The following describes two proteins that form a bound complex.

Residue-level contacts at the interface:
Residue T102 in the second protein contacts residue L699 in the first protein (closest heavy-atom distance 2.9 Å).
Residue Y8 in the second protein interacts with residue L791 in the first protein (closest heavy-atom distance 3.0 Å).
Residue A260 in the second protein is in contact with residue V28 in the first protein (closest heavy-atom distance 2.9 Å).
Residue L833 in the second protein is in contact with residue N235 in the first protein (closest heavy-atom distance 2.9 Å).
Residue S830 in the second protein contacts residue R242 in the first protein (closest heavy-atom distance 3.1 Å).
Residue C428 in the second protein interacts with residue S138 in the first protein (closest heavy-atom distance 2.9 Å).
Residue H114 in the second protein interacts with residue T692 in the first protein (closest heavy-atom distance 2.7 Å).
Residue R431 in the second protein interacts with residue S138 in the first protein (closest heavy-atom distance 3.1 Å).
Residue R431 in the second protein contacts residue S139 in the first protein (closest heavy-atom distance 2.7 Å).
Residue G61 in the second protein contacts residue T782 in the first protein (closest heavy-atom distance 3.1 Å).
Residue G70 in the second protein is in contact with residue L790 in the first protein (closest heavy-atom distance 3.0 Å).
Residue R421 in the second protein interacts with residue P87 in the first protein (closest heavy-atom distance 3.1 Å).
Residue K796 in the second protein is in contact with residue D228 in the first protein (closest heavy-atom distance 2.7 Å).
Residue R103 in the second protein interacts with residue L699 in the first protein (closest heavy-atom distance 3.1 Å).
Residue Y9 in the second protein is in contact with residue S736 in the first protein (closest heavy-atom distance 3.1 Å).
Residue Y928 in the second protein interacts with residue N288 in the first protein (closest heavy-atom distance 2.9 Å).
Residue D84 in the second protein contacts residue Q542 in the first protein (closest heavy-atom distance 2.8 Å).
Residue F75 in the second protein is in contact with residue H783 in the first protein (closest heavy-atom distance 2.8 Å).
Residue S830 in the second protein interacts with residue Q238 in the first protein (closest heavy-atom distance 2.7 Å).
Residue R103 in the second protein interacts with residue H726 in the first protein (closest heavy-atom distance 3.1 Å).
Residue N111 in the second protein is in contact with residue I694 in the first protein (closest heavy-atom distance 3.1 Å).
Residue Y23 in the second protein interacts with residue D793 in the first protein (closest heavy-atom distance 3.2 Å).
Residue T104 in the second protein is in contact with residue C697 in the first protein (closest heavy-atom distance 3.0 Å).
Residue R103 in the second protein contacts residue D696 in the first protein (closest heavy-atom distance 2.7 Å).
Residue A380 in the second protein contacts residue R95 in the first protein (closest heavy-atom distance 2.8 Å).
Residue H873 in the second protein interacts with residue T282 in the first protein (closest heavy-atom distance 3.1 Å).
Residue R421 in the second protein contacts residue S143 in the first protein (closest heavy-atom distance 2.7 Å).
Residue I256 in the second protein contacts residue V35 in the first protein (closest heavy-atom distance 3.2 Å).
Residue Y423 in the second protein is in contact with residue P87 in the first protein (closest heavy-atom distance 3.2 Å).
Residue E681 in the second protein is in contact with residue S175 in the first protein (closest heavy-atom distance 3.1 Å).
Residue Y434 in the second protein contacts residue P89 in the first protein (closest heavy-atom distance 3.1 Å).
Residue S128 in the second protein interacts with residue N797 in the first protein (closest heavy-atom distance 3.2 Å).
Residue R103 in the second protein interacts with residue R698 in the first protein (closest heavy-atom distance 2.9 Å).
Residue V751 in the second protein interacts with residue S179 in the first protein (closest heavy-atom distance 3.0 Å).
Residue K540 in the second protein interacts with residue D90 in the first protein (closest heavy-atom distance 3.1 Å).
Residue G689 in the second protein interacts with residue Y174 in the first protein (closest heavy-atom distance 3.1 Å).
Residue V255 in the second protein contacts residue Q36 in the first protein (closest heavy-atom distance 3.1 Å).
Residue Q71 in the second protein interacts with residue S789 in the first protein (closest heavy-atom distance 2.8 Å).
Residue K39 in the second protein is in contact with residue E758 in the first protein (closest heavy-atom distance 3.0 Å).
Residue N25 in the second protein interacts with residue E747 in the first protein (closest heavy-atom distance 3.1 Å).
Residue L69 in the second protein contacts residue S789 in the first protein (closest heavy-atom distance 2.3 Å).
Residue K750 in the second protein contacts residue S181 in the first protein (closest heavy-atom distance 2.9 Å).
Residue Q92 in the second protein contacts residue R412 in the first protein (closest heavy-atom distance 2.7 Å).
Residue A81 in the second protein is in contact with residue N646 in the first protein (closest heavy-atom distance 3.0 Å).
Residue N383 in the second protein interacts with residue N80 in the first protein (closest heavy-atom distance 2.9 Å).
Residue H27 in the second protein interacts with residue F796 in the first protein (closest heavy-atom distance 3.1 Å).
Residue L420 in the second protein is in contact with residue Y88 in the first protein (closest heavy-atom distance 3.0 Å).
Residue E99 in the second protein interacts with residue R721 in the first protein (closest heavy-atom distance 2.8 Å).
Residue R32 in the second protein is in contact with residue E751 in the first protein (closest heavy-atom distance 3.1 Å).
Residue L69 in the second protein contacts residue F792 in the first protein (closest heavy-atom distance 3.2 Å).
Residue L40 in the second protein is in contact with residue M761 in the first protein (closest heavy-atom distance 3.2 Å).
Residue N874 in the second protein contacts residue A279 in the first protein (closest heavy-atom distance 2.9 Å).
Residue Y928 in the second protein contacts residue H285 in the first protein (closest heavy-atom distance 2.9 Å).
Residue K540 in the second protein contacts residue D92 in the first protein (closest heavy-atom distance 2.8 Å).
Residue L690 in the second protein interacts with residue S175 in the first protein (closest heavy-atom distance 2.8 Å).
Residue H27 in the second protein is in contact with residue D793 in the first protein (closest heavy-atom distance 3.1 Å).
Residue E72 in the second protein interacts with residue R645 in the first protein (closest heavy-atom distance 3.2 Å).
Residue D372 in the second protein is in contact with residue Y93 in the first protein (closest heavy-atom distance 2.8 Å).
Residue P250 in the second protein is in contact with residue K39 in the first protein (closest heavy-atom distance 3.1 Å).
Residue R795 in the second protein interacts with residue S178 in the first protein (closest heavy-atom distance 3.0 Å).

Sequence of the first protein:
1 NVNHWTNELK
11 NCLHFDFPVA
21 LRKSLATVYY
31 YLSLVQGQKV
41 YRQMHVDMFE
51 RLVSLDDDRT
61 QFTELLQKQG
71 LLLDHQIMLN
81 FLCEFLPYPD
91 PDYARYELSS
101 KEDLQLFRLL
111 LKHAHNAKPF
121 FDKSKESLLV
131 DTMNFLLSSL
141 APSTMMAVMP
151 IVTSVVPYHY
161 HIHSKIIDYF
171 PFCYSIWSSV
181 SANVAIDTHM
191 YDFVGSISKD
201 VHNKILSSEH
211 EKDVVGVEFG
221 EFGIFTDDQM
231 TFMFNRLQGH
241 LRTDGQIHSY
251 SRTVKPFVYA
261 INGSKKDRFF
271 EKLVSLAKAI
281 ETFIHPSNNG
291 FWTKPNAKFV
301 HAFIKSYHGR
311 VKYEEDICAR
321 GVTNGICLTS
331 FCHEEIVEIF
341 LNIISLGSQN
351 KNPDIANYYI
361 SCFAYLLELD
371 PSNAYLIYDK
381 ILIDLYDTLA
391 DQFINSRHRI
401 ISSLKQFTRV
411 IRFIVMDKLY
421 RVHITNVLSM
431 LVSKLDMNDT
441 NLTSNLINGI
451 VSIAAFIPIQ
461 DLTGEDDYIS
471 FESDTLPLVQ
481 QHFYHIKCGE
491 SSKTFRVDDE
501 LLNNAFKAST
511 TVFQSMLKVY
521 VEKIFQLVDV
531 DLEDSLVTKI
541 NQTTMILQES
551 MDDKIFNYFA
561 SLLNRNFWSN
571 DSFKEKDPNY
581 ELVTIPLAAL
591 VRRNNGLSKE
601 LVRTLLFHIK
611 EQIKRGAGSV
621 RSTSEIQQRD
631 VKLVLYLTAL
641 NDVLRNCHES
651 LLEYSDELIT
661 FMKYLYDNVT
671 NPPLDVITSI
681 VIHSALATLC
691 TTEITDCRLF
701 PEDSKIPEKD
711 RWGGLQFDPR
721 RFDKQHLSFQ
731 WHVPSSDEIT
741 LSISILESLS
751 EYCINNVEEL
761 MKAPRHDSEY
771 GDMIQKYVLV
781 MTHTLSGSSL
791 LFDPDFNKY

Sequence of the second protein:
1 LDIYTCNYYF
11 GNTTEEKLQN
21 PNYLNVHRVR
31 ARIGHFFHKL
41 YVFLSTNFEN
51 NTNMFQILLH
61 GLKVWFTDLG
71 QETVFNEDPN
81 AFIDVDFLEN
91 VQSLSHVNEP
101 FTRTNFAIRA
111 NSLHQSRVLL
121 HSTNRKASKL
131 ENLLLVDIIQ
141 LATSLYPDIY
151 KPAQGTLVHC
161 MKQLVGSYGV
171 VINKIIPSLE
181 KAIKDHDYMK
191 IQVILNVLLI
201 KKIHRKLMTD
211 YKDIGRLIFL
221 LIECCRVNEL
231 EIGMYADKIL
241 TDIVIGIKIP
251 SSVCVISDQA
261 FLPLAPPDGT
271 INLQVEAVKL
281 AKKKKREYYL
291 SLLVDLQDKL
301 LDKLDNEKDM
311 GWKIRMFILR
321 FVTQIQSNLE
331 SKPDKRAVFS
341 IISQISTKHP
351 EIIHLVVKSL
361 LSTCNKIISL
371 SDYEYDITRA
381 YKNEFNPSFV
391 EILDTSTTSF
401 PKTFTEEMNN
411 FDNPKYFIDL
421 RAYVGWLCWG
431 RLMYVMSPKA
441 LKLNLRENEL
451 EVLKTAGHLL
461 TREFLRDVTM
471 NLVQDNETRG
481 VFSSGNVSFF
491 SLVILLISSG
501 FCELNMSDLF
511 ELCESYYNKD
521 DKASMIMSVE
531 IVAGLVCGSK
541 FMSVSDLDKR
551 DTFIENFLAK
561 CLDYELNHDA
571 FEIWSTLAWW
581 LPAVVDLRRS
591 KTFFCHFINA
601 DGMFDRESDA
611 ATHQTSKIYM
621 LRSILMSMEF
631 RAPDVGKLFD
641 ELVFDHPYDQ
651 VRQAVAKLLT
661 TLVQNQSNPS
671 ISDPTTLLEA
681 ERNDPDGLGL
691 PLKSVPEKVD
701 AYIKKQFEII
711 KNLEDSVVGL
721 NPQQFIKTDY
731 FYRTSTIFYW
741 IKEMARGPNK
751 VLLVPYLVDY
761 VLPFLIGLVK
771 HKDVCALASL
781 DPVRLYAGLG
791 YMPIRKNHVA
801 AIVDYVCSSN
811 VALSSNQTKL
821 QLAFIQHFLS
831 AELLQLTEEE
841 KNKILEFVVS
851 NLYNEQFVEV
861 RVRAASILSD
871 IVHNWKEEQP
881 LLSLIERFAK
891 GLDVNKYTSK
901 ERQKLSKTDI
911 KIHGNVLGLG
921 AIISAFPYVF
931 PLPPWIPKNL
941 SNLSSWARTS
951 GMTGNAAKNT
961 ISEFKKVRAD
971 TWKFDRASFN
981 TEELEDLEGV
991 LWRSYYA